Sequence of the second protein:
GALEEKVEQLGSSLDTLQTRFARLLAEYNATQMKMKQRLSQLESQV

Residue-level contacts at the interface:
Residue S40 in the first protein contacts residue R38 in the second protein (closest heavy-atom distance 3.3 Å).
Residue G11 in the first protein is in contact with residue L10 in the second protein (closest heavy-atom distance 3.9 Å).
Residue K36 in the first protein contacts residue M35 in the second protein (closest heavy-atom distance 4.8 Å).
Residue E4 in the first protein is in contact with residue L3 in the second protein (closest heavy-atom distance 3.5 Å).
Residue V7 in the first protein is in contact with residue L3 in the second protein (closest heavy-atom distance 3.8 Å).
Residue L24 in the first protein interacts with residue L24 in the second protein (closest heavy-atom distance 3.9 Å).
Residue L14 in the first protein contacts residue L10 in the second protein (closest heavy-atom distance 3.9 Å).
Residue F21 in the first protein interacts with residue F21 in the second protein (closest heavy-atom distance 3.7 Å).
Residue Y28 in the first protein contacts residue Y28 in the second protein (closest heavy-atom distance 3.7 Å).
Residue K36 in the first protein is in contact with residue R38 in the second protein (closest heavy-atom distance 4.2 Å).
Residue Y28 in the first protein interacts with residue T31 in the second protein (closest heavy-atom distance 2.6 Å).
Residue L39 in the first protein is in contact with residue R38 in the second protein (closest heavy-atom distance 3.7 Å).
Residue L42 in the first protein is in contact with residue L42 in the second protein (closest heavy-atom distance 3.8 Å).
Residue F21 in the first protein contacts residue L24 in the second protein (closest heavy-atom distance 3.6 Å).
Residue F21 in the first protein is in contact with residue R20 in the second protein (closest heavy-atom distance 3.5 Å).
Residue Q32 in the first protein interacts with residue M35 in the second protein (closest heavy-atom distance 4.0 Å).
Residue L17 in the first protein interacts with residue L17 in the second protein (closest heavy-atom distance 3.7 Å).
Residue Q32 in the first protein contacts residue T31 in the second protein (closest heavy-atom distance 3.5 Å).
Residue Y28 in the first protein is in contact with residue L24 in the second protein (closest heavy-atom distance 3.7 Å).
Residue L10 in the first protein interacts with residue L10 in the second protein (closest heavy-atom distance 4.4 Å).
Residue L14 in the first protein is in contact with residue L17 in the second protein (closest heavy-atom distance 4.0 Å).
Residue V7 in the first protein interacts with residue L10 in the second protein (closest heavy-atom distance 3.9 Å).
Residue V46 in the first protein contacts residue Q45 in the second protein (closest heavy-atom distance 3.5 Å).
Residue V7 in the first protein is in contact with residue K6 in the second protein (closest heavy-atom distance 4.5 Å).
Residue L39 in the first protein is in contact with residue M35 in the second protein (closest heavy-atom distance 3.8 Å).
Residue L14 in the first protein contacts residue L14 in the second protein (closest heavy-atom distance 4.1 Å).
Residue L39 in the first protein interacts with residue K34 in the second protein (closest heavy-atom distance 4.9 Å).
Residue Q18 in the first protein contacts residue L17 in the second protein (closest heavy-atom distance 3.9 Å).
Residue L39 in the first protein interacts with residue L39 in the second protein (closest heavy-atom distance 3.6 Å).
Residue K36 in the first protein contacts residue K34 in the second protein (closest heavy-atom distance 4.0 Å).
Residue N29 in the first protein is in contact with residue E27 in the second protein (closest heavy-atom distance 4.9 Å).
Residue F21 in the first protein interacts with residue L17 in the second protein (closest heavy-atom distance 3.8 Å).
Residue L25 in the first protein interacts with residue L24 in the second protein (closest heavy-atom distance 4.0 Å).
Residue L14 in the first protein interacts with residue S13 in the second protein (closest heavy-atom distance 3.8 Å).
Residue V7 in the first protein contacts residue V7 in the second protein (closest heavy-atom distance 3.7 Å).
Residue Y28 in the first protein interacts with residue E27 in the second protein (closest heavy-atom distance 3.5 Å).
Residue V46 in the first protein is in contact with residue V46 in the second protein (closest heavy-atom distance 4.8 Å).
Residue Q18 in the first protein is in contact with residue S13 in the second protein (closest heavy-atom distance 4.2 Å).
Residue L25 in the first protein is in contact with residue R20 in the second protein (closest heavy-atom distance 3.6 Å).
Residue Q32 in the first protein is in contact with residue K34 in the second protein (closest heavy-atom distance 4.9 Å).
Residue M35 in the first protein contacts residue M35 in the second protein (closest heavy-atom distance 3.2 Å).
Residue E43 in the first protein contacts residue L42 in the second protein (closest heavy-atom distance 3.8 Å).
Residue L3 in the first protein is in contact with residue L3 in the second protein (closest heavy-atom distance 3.6 Å).
Residue E43 in the first protein is in contact with residue R38 in the second protein (closest heavy-atom distance 2.8 Å).
Residue Q18 in the first protein interacts with residue R20 in the second protein (closest heavy-atom distance 4.3 Å).
Residue V46 in the first protein contacts residue L42 in the second protein (closest heavy-atom distance 3.7 Å).
Residue L39 in the first protein interacts with residue L42 in the second protein (closest heavy-atom distance 3.9 Å).

The following describes two proteins that form a bound complex.

Sequence of the first protein:
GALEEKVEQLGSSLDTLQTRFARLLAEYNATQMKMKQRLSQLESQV